Sequence of chain B:
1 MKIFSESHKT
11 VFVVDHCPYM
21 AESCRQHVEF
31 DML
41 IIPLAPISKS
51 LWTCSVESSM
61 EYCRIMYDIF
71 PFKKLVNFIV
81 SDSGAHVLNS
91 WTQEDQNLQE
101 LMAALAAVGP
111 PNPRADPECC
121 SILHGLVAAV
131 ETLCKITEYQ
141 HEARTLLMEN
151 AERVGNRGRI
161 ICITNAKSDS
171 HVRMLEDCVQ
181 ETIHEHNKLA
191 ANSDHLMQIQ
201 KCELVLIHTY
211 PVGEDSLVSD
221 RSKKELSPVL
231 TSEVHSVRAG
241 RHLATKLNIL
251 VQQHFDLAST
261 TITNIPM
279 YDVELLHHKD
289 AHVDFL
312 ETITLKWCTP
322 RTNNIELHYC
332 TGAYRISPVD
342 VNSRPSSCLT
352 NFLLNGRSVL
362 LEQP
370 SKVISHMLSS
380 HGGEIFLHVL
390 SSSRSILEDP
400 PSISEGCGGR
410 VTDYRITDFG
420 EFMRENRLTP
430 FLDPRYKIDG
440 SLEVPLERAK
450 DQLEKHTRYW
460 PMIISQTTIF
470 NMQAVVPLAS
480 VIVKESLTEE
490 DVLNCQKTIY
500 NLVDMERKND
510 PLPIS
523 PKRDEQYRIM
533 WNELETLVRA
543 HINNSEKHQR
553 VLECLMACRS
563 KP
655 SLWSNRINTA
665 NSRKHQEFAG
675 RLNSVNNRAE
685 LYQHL

Interface contacts:
Residue V108 in chain B is in contact with residue T493 in chain A (closest heavy-atom distance 3.4 Å).
Residue P400 in chain B contacts residue K345 in chain A (closest heavy-atom distance 3.3 Å).
Residue T428 in chain B is in contact with residue P371 in chain A (closest heavy-atom distance 2.9 Å).
Residue G408 in chain B contacts residue G304 in chain A (closest heavy-atom distance 2.9 Å).
Residue L294 in chain B is in contact with residue C109 in chain A (closest heavy-atom distance 2.9 Å).
Residue P339 in chain B is in contact with residue V405 in chain A (closest heavy-atom distance 3.6 Å).
Residue G407 in chain B is in contact with residue N308 in chain A (closest heavy-atom distance 3.6 Å).
Residue N545 in chain B contacts residue N279 in chain A (closest heavy-atom distance 3.6 Å).
Residue E383 in chain B contacts residue R397 in chain A (closest heavy-atom distance 3.6 Å).
Residue G405 in chain B is in contact with residue G304 in chain A (closest heavy-atom distance 3.2 Å).
Residue G407 in chain B interacts with residue G304 in chain A (closest heavy-atom distance 3.3 Å).
Residue V340 in chain B contacts residue S410 in chain A (closest heavy-atom distance 3.7 Å).
Residue C331 in chain B interacts with residue V267 in chain A (closest heavy-atom distance 3.0 Å).
Residue I47 in chain B contacts residue G455 in chain A (closest heavy-atom distance 3.7 Å).
Residue N343 in chain B is in contact with residue T414 in chain A (closest heavy-atom distance 3.4 Å).
Residue I462 in chain B is in contact with residue P307 in chain A (closest heavy-atom distance 3.3 Å).
Residue K436 in chain B is in contact with residue S373 in chain A (closest heavy-atom distance 3.5 Å).
Residue Q99 in chain B is in contact with residue Y499 in chain A (closest heavy-atom distance 3.4 Å).
Residue N343 in chain B interacts with residue S410 in chain A (closest heavy-atom distance 3.4 Å).
Residue G382 in chain B is in contact with residue A400 in chain A (closest heavy-atom distance 3.7 Å).
Residue V340 in chain B contacts residue I407 in chain A (closest heavy-atom distance 3.7 Å).
Residue V28 in chain B interacts with residue V456 in chain A (closest heavy-atom distance 3.7 Å).
Residue G407 in chain B interacts with residue I306 in chain A (closest heavy-atom distance 3.2 Å).
Residue V410 in chain B interacts with residue P307 in chain A (closest heavy-atom distance 3.7 Å).
Residue A244 in chain B interacts with residue I407 in chain A (closest heavy-atom distance 2.8 Å).
Residue P444 in chain B interacts with residue G370 in chain A (closest heavy-atom distance 3.3 Å).
Residue D82 in chain B is in contact with residue G492 in chain A (closest heavy-atom distance 3.3 Å).
Residue T332 in chain B is in contact with residue E232 in chain A (closest heavy-atom distance 3.7 Å).
Residue N112 in chain B is in contact with residue S490 in chain A (closest heavy-atom distance 3.4 Å).
Residue A107 in chain B contacts residue T493 in chain A (closest heavy-atom distance 3.3 Å).
Residue A542 in chain B is in contact with residue H220 in chain A (closest heavy-atom distance 3.7 Å).
Residue T456 in chain B is in contact with residue H220 in chain A (closest heavy-atom distance 3.2 Å).
Residue V340 in chain B interacts with residue V405 in chain A (closest heavy-atom distance 3.3 Å).
Residue A103 in chain B contacts residue Y499 in chain A (closest heavy-atom distance 3.7 Å).
Residue F430 in chain B is in contact with residue D374 in chain A (closest heavy-atom distance 3.3 Å).
Residue F430 in chain B is in contact with residue Q368 in chain A (closest heavy-atom distance 3.4 Å).
Residue A45 in chain B is in contact with residue K454 in chain A (closest heavy-atom distance 3.2 Å).
Residue G381 in chain B interacts with residue P390 in chain A (closest heavy-atom distance 3.3 Å).
Residue P110 in chain B interacts with residue A489 in chain A (closest heavy-atom distance 3.2 Å).
Residue L294 in chain B is in contact with residue P108 in chain A (closest heavy-atom distance 3.6 Å).
Residue G407 in chain B is in contact with residue A303 in chain A (closest heavy-atom distance 3.1 Å).
Residue T456 in chain B is in contact with residue L221 in chain A (closest heavy-atom distance 3.5 Å).
Residue L294 in chain B interacts with residue P149 in chain A (closest heavy-atom distance 3.0 Å).
Residue P399 in chain B is in contact with residue S346 in chain A (closest heavy-atom distance 3.6 Å).
Residue L445 in chain B interacts with residue L369 in chain A (closest heavy-atom distance 3.7 Å).
Residue R426 in chain B interacts with residue I372 in chain A (closest heavy-atom distance 2.9 Å).
Residue A107 in chain B interacts with residue S494 in chain A (closest heavy-atom distance 3.4 Å).
Residue C406 in chain B is in contact with residue G304 in chain A (closest heavy-atom distance 3.7 Å).
Residue A106 in chain B is in contact with residue Y496 in chain A (closest heavy-atom distance 3.7 Å).
Residue F430 in chain B interacts with residue K376 in chain A (closest heavy-atom distance 3.7 Å).
Residue G382 in chain B is in contact with residue R397 in chain A (closest heavy-atom distance 3.4 Å).
Residue T428 in chain B contacts residue A375 in chain A (closest heavy-atom distance 3.7 Å).
Residue A542 in chain B contacts residue N279 in chain A (closest heavy-atom distance 3.7 Å).
Residue P110 in chain B is in contact with residue F447 in chain A (closest heavy-atom distance 3.3 Å).
Residue P444 in chain B interacts with residue P371 in chain A (closest heavy-atom distance 3.4 Å).
Residue T428 in chain B is in contact with residue I372 in chain A (closest heavy-atom distance 3.5 Å).
Residue C406 in chain B contacts residue N300 in chain A (closest heavy-atom distance 3.5 Å).
Residue A106 in chain B contacts residue A446 in chain A (closest heavy-atom distance 3.7 Å).
Residue T428 in chain B interacts with residue G370 in chain A (closest heavy-atom distance 3.1 Å).
Residue P429 in chain B is in contact with residue Q368 in chain A (closest heavy-atom distance 3.4 Å).

This data describes a binding interaction between two proteins.

Sequence of chain A:
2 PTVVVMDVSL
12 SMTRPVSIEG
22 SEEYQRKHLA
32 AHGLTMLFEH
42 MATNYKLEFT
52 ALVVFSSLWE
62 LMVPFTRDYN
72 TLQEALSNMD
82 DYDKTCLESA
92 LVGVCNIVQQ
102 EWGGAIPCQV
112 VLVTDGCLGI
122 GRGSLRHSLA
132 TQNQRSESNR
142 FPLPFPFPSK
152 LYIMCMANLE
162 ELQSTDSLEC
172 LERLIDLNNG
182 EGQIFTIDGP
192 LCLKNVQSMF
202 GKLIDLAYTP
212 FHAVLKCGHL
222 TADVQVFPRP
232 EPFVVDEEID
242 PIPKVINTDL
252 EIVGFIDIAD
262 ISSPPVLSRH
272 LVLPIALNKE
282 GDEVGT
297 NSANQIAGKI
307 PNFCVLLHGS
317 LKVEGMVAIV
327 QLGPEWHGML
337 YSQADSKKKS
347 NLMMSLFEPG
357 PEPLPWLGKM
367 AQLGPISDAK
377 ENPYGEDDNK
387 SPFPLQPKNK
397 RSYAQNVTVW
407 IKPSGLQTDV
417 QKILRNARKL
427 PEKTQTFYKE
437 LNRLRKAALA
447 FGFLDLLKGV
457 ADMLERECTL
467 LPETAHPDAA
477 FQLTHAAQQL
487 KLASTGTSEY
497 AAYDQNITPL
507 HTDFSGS